Sequence of protein 2:
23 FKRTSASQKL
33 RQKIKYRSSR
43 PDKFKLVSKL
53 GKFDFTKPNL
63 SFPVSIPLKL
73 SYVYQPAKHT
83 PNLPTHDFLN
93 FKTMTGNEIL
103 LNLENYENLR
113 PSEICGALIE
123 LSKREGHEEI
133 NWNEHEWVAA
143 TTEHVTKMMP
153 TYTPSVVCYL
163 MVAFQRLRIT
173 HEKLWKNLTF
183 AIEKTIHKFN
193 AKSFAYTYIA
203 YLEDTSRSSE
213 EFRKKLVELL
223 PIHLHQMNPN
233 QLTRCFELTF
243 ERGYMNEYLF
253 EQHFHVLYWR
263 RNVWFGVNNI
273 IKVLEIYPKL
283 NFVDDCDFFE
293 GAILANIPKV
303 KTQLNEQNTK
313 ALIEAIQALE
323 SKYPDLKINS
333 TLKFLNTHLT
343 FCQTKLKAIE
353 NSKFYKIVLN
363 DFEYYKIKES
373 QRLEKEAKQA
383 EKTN

Sequence of protein 1:
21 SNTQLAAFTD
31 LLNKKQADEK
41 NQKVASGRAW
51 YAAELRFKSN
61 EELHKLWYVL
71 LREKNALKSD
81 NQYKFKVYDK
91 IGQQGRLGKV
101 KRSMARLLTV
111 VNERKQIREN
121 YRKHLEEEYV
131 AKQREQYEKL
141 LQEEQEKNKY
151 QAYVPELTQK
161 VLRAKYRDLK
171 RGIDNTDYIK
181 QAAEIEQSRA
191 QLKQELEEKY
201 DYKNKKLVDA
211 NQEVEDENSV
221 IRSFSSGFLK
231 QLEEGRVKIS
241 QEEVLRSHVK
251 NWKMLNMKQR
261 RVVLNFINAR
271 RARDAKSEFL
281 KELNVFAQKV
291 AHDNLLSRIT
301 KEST

Interface contacts:
Residue F364 in protein 2 is in contact with residue I179 in protein 1 (closest heavy-atom distance 3.5 Å).
Residue P65 in protein 2 is in contact with residue H248 in protein 1 (closest heavy-atom distance 3.1 Å).
Residue F57 in protein 2 is in contact with residue F266 in protein 1 (closest heavy-atom distance 3.4 Å).
Residue L52 in protein 2 is in contact with residue V262 in protein 1 (closest heavy-atom distance 4.3 Å).
Residue P65 in protein 2 contacts residue S247 in protein 1 (closest heavy-atom distance 3.6 Å).
Residue Y367 in protein 2 interacts with residue Y153 in protein 1 (closest heavy-atom distance 3.9 Å).
Residue S67 in protein 2 interacts with residue N251 in protein 1 (closest heavy-atom distance 3.9 Å).
Residue E371 in protein 2 is in contact with residue Y150 in protein 1 (closest heavy-atom distance 3.4 Å).
Residue I359 in protein 2 interacts with residue K165 in protein 1 (closest heavy-atom distance 3.3 Å).
Residue D363 in protein 2 contacts residue Y178 in protein 1 (closest heavy-atom distance 3.2 Å).
Residue D363 in protein 2 is in contact with residue K165 in protein 1 (closest heavy-atom distance 2.8 Å).
Residue V360 in protein 2 contacts residue L162 in protein 1 (closest heavy-atom distance 3.9 Å).
Residue L52 in protein 2 interacts with residue V263 in protein 1 (closest heavy-atom distance 4.3 Å).
Residue V66 in protein 2 interacts with residue H248 in protein 1 (closest heavy-atom distance 3.0 Å).
Residue V66 in protein 2 is in contact with residue V249 in protein 1 (closest heavy-atom distance 3.6 Å).
Residue V360 in protein 2 contacts residue K165 in protein 1 (closest heavy-atom distance 3.5 Å).
Residue P65 in protein 2 contacts residue L207 in protein 1 (closest heavy-atom distance 4.0 Å).
Residue Y366 in protein 2 is in contact with residue T176 in protein 1 (closest heavy-atom distance 4.2 Å).
Residue T58 in protein 2 contacts residue R270 in protein 1 (closest heavy-atom distance 4.0 Å).
Residue F364 in protein 2 is in contact with residue P155 in protein 1 (closest heavy-atom distance 4.3 Å).
Residue L375 in protein 2 is in contact with residue K149 in protein 1 (closest heavy-atom distance 3.5 Å).
Residue F64 in protein 2 interacts with residue S225 in protein 1 (closest heavy-atom distance 3.3 Å).
Residue F64 in protein 2 is in contact with residue F224 in protein 1 (closest heavy-atom distance 3.0 Å).
Residue P65 in protein 2 contacts residue Y202 in protein 1 (closest heavy-atom distance 3.8 Å).
Residue E376 in protein 2 contacts residue Y150 in protein 1 (closest heavy-atom distance 3.5 Å).
Residue F57 in protein 2 contacts residue R270 in protein 1 (closest heavy-atom distance 2.4 Å).
Residue K59 in protein 2 contacts residue R270 in protein 1 (closest heavy-atom distance 3.0 Å).
Residue T58 in protein 2 contacts residue R273 in protein 1 (closest heavy-atom distance 3.9 Å).
Residue K51 in protein 2 contacts residue Q259 in protein 1 (closest heavy-atom distance 4.3 Å).
Residue K370 in protein 2 contacts residue T176 in protein 1 (closest heavy-atom distance 3.2 Å).
Residue L62 in protein 2 contacts residue R270 in protein 1 (closest heavy-atom distance 3.1 Å).
Residue F64 in protein 2 is in contact with residue S223 in protein 1 (closest heavy-atom distance 3.1 Å).
Residue F64 in protein 2 contacts residue H248 in protein 1 (closest heavy-atom distance 3.6 Å).
Residue F57 in protein 2 is in contact with residue V263 in protein 1 (closest heavy-atom distance 4.2 Å).
Residue F64 in protein 2 is in contact with residue R270 in protein 1 (closest heavy-atom distance 3.8 Å).
Residue L375 in protein 2 interacts with residue Q151 in protein 1 (closest heavy-atom distance 3.3 Å).
Residue A379 in protein 2 is in contact with residue Y150 in protein 1 (closest heavy-atom distance 3.6 Å).
Residue Y367 in protein 2 is in contact with residue I179 in protein 1 (closest heavy-atom distance 3.5 Å).
Residue F364 in protein 2 contacts residue L157 in protein 1 (closest heavy-atom distance 3.7 Å).
Residue L62 in protein 2 contacts residue S225 in protein 1 (closest heavy-atom distance 3.9 Å).
Residue S50 in protein 2 is in contact with residue N256 in protein 1 (closest heavy-atom distance 3.2 Å).
Residue I68 in protein 2 contacts residue V249 in protein 1 (closest heavy-atom distance 3.8 Å).
Residue D363 in protein 2 interacts with residue T176 in protein 1 (closest heavy-atom distance 4.2 Å).
Residue L70 in protein 2 is in contact with residue M254 in protein 1 (closest heavy-atom distance 3.8 Å).
Residue Y367 in protein 2 interacts with residue T176 in protein 1 (closest heavy-atom distance 4.3 Å).
Residue L72 in protein 2 interacts with residue M254 in protein 1 (closest heavy-atom distance 4.2 Å).
Residue S63 in protein 2 interacts with residue F224 in protein 1 (closest heavy-atom distance 4.0 Å).
Residue Y367 in protein 2 contacts residue K180 in protein 1 (closest heavy-atom distance 4.1 Å).
Residue F356 in protein 2 is in contact with residue L162 in protein 1 (closest heavy-atom distance 3.7 Å).
Residue S50 in protein 2 contacts residue Q259 in protein 1 (closest heavy-atom distance 2.7 Å).
Residue K368 in protein 2 interacts with residue V154 in protein 1 (closest heavy-atom distance 3.8 Å).
Residue S67 in protein 2 interacts with residue K250 in protein 1 (closest heavy-atom distance 4.3 Å).
Residue V66 in protein 2 contacts residue N251 in protein 1 (closest heavy-atom distance 4.3 Å).
Residue V66 in protein 2 interacts with residue K250 in protein 1 (closest heavy-atom distance 2.8 Å).
Residue F356 in protein 2 contacts residue K165 in protein 1 (closest heavy-atom distance 3.9 Å).
Residue I68 in protein 2 is in contact with residue N251 in protein 1 (closest heavy-atom distance 2.7 Å).
Residue S372 in protein 2 contacts residue Y150 in protein 1 (closest heavy-atom distance 3.4 Å).
Residue E371 in protein 2 is in contact with residue A152 in protein 1 (closest heavy-atom distance 3.5 Å).
Residue L375 in protein 2 is in contact with residue Y150 in protein 1 (closest heavy-atom distance 3.4 Å).
Residue P60 in protein 2 is in contact with residue R270 in protein 1 (closest heavy-atom distance 4.2 Å).

The following describes two proteins that form a bound complex.